These two protein chains interact to form a complex.

Sequence of chain B:
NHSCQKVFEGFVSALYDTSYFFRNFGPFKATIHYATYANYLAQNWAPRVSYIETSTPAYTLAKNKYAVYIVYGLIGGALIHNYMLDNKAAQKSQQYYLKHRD

Interface contacts:
Residue S95 in chain A contacts residue R102 in chain B (closest heavy-atom distance 4.3 Å).
Residue T93 in chain A interacts with residue L99 in chain B (closest heavy-atom distance 3.6 Å).
Residue S95 in chain A interacts with residue Q95 in chain B (closest heavy-atom distance 4.0 Å).
Residue T93 in chain A contacts residue Y98 in chain B (closest heavy-atom distance 3.7 Å).
Residue T93 in chain A interacts with residue Q95 in chain B (closest heavy-atom distance 3.6 Å).
Residue E98 in chain A interacts with residue R102 in chain B (closest heavy-atom distance 2.8 Å).
Residue Y94 in chain A contacts residue R102 in chain B (closest heavy-atom distance 4.7 Å).
Residue Y94 in chain A is in contact with residue L99 in chain B (closest heavy-atom distance 4.5 Å).
Residue T93 in chain A interacts with residue R102 in chain B (closest heavy-atom distance 3.4 Å).
Residue S95 in chain A contacts residue L99 in chain B (closest heavy-atom distance 4.1 Å).
Residue Y94 in chain A interacts with residue Q95 in chain B (closest heavy-atom distance 2.7 Å).

Sequence of chain A:
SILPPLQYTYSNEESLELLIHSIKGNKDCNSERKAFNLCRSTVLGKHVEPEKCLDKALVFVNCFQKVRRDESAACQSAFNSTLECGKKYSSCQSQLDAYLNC